Contacts between the two chains:
Residue E118 in chain A interacts with residue H64 in chain B (closest heavy-atom distance 3.4 Å).
Residue E118 in chain A contacts residue R65 in chain B (closest heavy-atom distance 2.7 Å).
Residue F117 in chain A contacts residue H64 in chain B (closest heavy-atom distance 3.6 Å).
Residue L116 in chain A is in contact with residue A63 in chain B (closest heavy-atom distance 3.4 Å).
Residue L116 in chain A contacts residue G67 in chain B (closest heavy-atom distance 4.7 Å).
Residue L116 in chain A interacts with residue K66 in chain B (closest heavy-atom distance 3.2 Å).
Residue A121 in chain A contacts residue R65 in chain B (closest heavy-atom distance 3.9 Å).
Residue F117 in chain A interacts with residue A63 in chain B (closest heavy-atom distance 3.6 Å).
Residue L116 in chain A interacts with residue H64 in chain B (closest heavy-atom distance 3.3 Å).
Residue A121 in chain A is in contact with residue H64 in chain B (closest heavy-atom distance 4.0 Å).
Residue L116 in chain A contacts residue R65 in chain B (closest heavy-atom distance 4.3 Å).
Residue A121 in chain A is in contact with residue Y53 in chain B (closest heavy-atom distance 4.2 Å).

Sequence of chain B:
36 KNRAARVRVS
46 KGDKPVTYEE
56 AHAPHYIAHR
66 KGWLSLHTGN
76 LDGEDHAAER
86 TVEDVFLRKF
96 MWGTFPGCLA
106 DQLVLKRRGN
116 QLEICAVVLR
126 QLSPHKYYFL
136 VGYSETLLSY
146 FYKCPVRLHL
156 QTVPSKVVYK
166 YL

Sequence of chain A:
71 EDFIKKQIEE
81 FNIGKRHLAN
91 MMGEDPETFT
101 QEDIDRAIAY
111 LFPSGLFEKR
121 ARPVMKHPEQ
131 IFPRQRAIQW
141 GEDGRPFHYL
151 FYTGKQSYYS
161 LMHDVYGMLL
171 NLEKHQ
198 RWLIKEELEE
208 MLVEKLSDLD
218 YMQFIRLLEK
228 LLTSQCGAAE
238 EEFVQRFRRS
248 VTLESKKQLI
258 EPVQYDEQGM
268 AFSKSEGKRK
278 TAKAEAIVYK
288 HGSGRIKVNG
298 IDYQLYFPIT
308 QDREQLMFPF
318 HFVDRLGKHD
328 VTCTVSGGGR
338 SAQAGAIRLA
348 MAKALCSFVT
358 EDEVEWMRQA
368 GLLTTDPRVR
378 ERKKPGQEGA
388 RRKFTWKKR

The following describes two proteins that form a bound complex.